Sequence of protein 2:
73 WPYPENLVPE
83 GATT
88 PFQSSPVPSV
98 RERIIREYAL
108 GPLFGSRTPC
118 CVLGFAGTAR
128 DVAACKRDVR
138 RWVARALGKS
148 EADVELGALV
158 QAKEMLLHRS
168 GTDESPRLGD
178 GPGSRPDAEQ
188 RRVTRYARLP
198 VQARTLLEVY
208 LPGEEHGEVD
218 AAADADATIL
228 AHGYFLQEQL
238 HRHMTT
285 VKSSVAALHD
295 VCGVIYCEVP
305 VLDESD

Sequence of protein 1:
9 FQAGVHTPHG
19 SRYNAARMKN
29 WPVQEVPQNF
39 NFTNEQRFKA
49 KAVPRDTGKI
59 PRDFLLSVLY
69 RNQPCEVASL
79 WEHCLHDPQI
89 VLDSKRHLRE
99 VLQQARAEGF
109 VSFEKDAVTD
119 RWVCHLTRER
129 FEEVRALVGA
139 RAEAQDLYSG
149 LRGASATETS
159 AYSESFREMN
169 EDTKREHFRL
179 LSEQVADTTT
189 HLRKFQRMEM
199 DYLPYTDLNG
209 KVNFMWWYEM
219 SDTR

These two protein chains interact to form a complex.

Interface contacts:
Residue N42 in protein 1 is in contact with residue T85 in protein 2 (closest heavy-atom distance 4.2 Å).
Residue F46 in protein 1 contacts residue L79 in protein 2 (closest heavy-atom distance 3.5 Å).
Residue N42 in protein 1 interacts with residue T86 in protein 2 (closest heavy-atom distance 4.0 Å).
Residue F46 in protein 1 is in contact with residue V80 in protein 2 (closest heavy-atom distance 3.0 Å).
Residue K47 in protein 1 interacts with residue L79 in protein 2 (closest heavy-atom distance 3.4 Å).
Residue T41 in protein 1 contacts residue T86 in protein 2 (closest heavy-atom distance 3.9 Å).
Residue F46 in protein 1 interacts with residue P81 in protein 2 (closest heavy-atom distance 4.7 Å).
Residue F46 in protein 1 interacts with residue G83 in protein 2 (closest heavy-atom distance 4.2 Å).
Residue E43 in protein 1 is in contact with residue T85 in protein 2 (closest heavy-atom distance 3.5 Å).
Residue F46 in protein 1 interacts with residue E82 in protein 2 (closest heavy-atom distance 4.4 Å).
Residue N42 in protein 1 is in contact with residue A84 in protein 2 (closest heavy-atom distance 3.5 Å).
Residue E43 in protein 1 contacts residue T86 in protein 2 (closest heavy-atom distance 3.0 Å).